Sequence of the first protein:
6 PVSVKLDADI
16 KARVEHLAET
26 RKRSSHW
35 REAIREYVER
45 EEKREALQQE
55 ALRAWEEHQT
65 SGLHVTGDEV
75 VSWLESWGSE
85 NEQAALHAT

These two protein chains interact to form a complex.

Contacts between the two chains:
Residue W81 in the first protein is in contact with residue L14 in the second protein (closest heavy-atom distance 4.1 Å).
Residue W81 in the first protein interacts with residue R18 in the second protein (closest heavy-atom distance 4.0 Å).
Residue E54 in the first protein contacts residue H91 in the second protein (closest heavy-atom distance 3.3 Å).
Residue W59 in the first protein interacts with residue V86 in the second protein (closest heavy-atom distance 3.3 Å).
Residue V74 in the first protein contacts residue I40 in the second protein (closest heavy-atom distance 3.5 Å).
Residue T70 in the first protein is in contact with residue V5 in the second protein (closest heavy-atom distance 4.5 Å).
Residue A55 in the first protein interacts with residue C88 in the second protein (closest heavy-atom distance 4.2 Å).
Residue L78 in the first protein is in contact with residue I37 in the second protein (closest heavy-atom distance 3.8 Å).
Residue W77 in the first protein contacts residue L14 in the second protein (closest heavy-atom distance 3.8 Å).
Residue W81 in the first protein contacts residue A33 in the second protein (closest heavy-atom distance 3.8 Å).
Residue R48 in the first protein interacts with residue E62 in the second protein (closest heavy-atom distance 4.2 Å).
Residue L78 in the first protein contacts residue A33 in the second protein (closest heavy-atom distance 3.1 Å).
Residue H62 in the first protein contacts residue V86 in the second protein (closest heavy-atom distance 3.6 Å).
Residue H68 in the first protein interacts with residue V5 in the second protein (closest heavy-atom distance 3.4 Å).
Residue V74 in the first protein contacts residue F6 in the second protein (closest heavy-atom distance 3.4 Å).
Residue A89 in the first protein is in contact with residue L11 in the second protein (closest heavy-atom distance 3.2 Å).
Residue W77 in the first protein interacts with residue L11 in the second protein (closest heavy-atom distance 3.5 Å).
Residue W77 in the first protein interacts with residue E15 in the second protein (closest heavy-atom distance 3.9 Å).
Residue L78 in the first protein is in contact with residue I40 in the second protein (closest heavy-atom distance 4.5 Å).
Residue G71 in the first protein is in contact with residue Q3 in the second protein (closest heavy-atom distance 4.3 Å).
Residue V75 in the first protein interacts with residue I37 in the second protein (closest heavy-atom distance 3.6 Å).
Residue E86 in the first protein interacts with residue R22 in the second protein (closest heavy-atom distance 4.2 Å).
Residue T70 in the first protein contacts residue Q3 in the second protein (closest heavy-atom distance 4.2 Å).
Residue V69 in the first protein interacts with residue F6 in the second protein (closest heavy-atom distance 2.7 Å).
Residue W59 in the first protein is in contact with residue Y78 in the second protein (closest heavy-atom distance 4.3 Å).
Residue D72 in the first protein contacts residue E44 in the second protein (closest heavy-atom distance 3.9 Å).
Residue W81 in the first protein interacts with residue I36 in the second protein (closest heavy-atom distance 4.1 Å).
Residue H91 in the first protein contacts residue L11 in the second protein (closest heavy-atom distance 2.5 Å).
Residue E54 in the first protein is in contact with residue I89 in the second protein (closest heavy-atom distance 3.2 Å).
Residue W81 in the first protein is in contact with residue A29 in the second protein (closest heavy-atom distance 3.5 Å).
Residue V75 in the first protein is in contact with residue R41 in the second protein (closest heavy-atom distance 4.2 Å).
Residue W59 in the first protein is in contact with residue Q77 in the second protein (closest heavy-atom distance 2.9 Å).
Residue H68 in the first protein interacts with residue Q3 in the second protein (closest heavy-atom distance 3.8 Å).
Residue G71 in the first protein interacts with residue I4 in the second protein (closest heavy-atom distance 2.9 Å).
Residue W81 in the first protein interacts with residue L17 in the second protein (closest heavy-atom distance 4.2 Å).
Residue E79 in the first protein interacts with residue I37 in the second protein (closest heavy-atom distance 4.0 Å).
Residue R48 in the first protein contacts residue R51 in the second protein (closest heavy-atom distance 3.7 Å).
Residue A58 in the first protein interacts with residue I89 in the second protein (closest heavy-atom distance 3.6 Å).
Residue G82 in the first protein is in contact with residue A29 in the second protein (closest heavy-atom distance 4.3 Å).
Residue A58 in the first protein interacts with residue C88 in the second protein (closest heavy-atom distance 4.2 Å).
Residue V75 in the first protein is in contact with residue I40 in the second protein (closest heavy-atom distance 3.6 Å).
Residue W81 in the first protein interacts with residue Q30 in the second protein (closest heavy-atom distance 3.6 Å).
Residue L78 in the first protein is in contact with residue L14 in the second protein (closest heavy-atom distance 4.4 Å).
Residue H62 in the first protein interacts with residue T7 in the second protein (closest heavy-atom distance 3.9 Å).
Residue A58 in the first protein is in contact with residue T9 in the second protein (closest heavy-atom distance 3.4 Å).
Residue E86 in the first protein contacts residue R18 in the second protein (closest heavy-atom distance 2.4 Å).
Residue G71 in the first protein is in contact with residue V5 in the second protein (closest heavy-atom distance 4.5 Å).
Residue D72 in the first protein is in contact with residue I4 in the second protein (closest heavy-atom distance 4.3 Å).
Residue L51 in the first protein contacts residue H91 in the second protein (closest heavy-atom distance 3.6 Å).
Residue G71 in the first protein interacts with residue F6 in the second protein (closest heavy-atom distance 4.0 Å).
Residue V69 in the first protein interacts with residue V5 in the second protein (closest heavy-atom distance 3.5 Å).
Residue H62 in the first protein contacts residue V5 in the second protein (closest heavy-atom distance 4.3 Å).
Residue G71 in the first protein interacts with residue I40 in the second protein (closest heavy-atom distance 4.0 Å).
Residue H68 in the first protein contacts residue F6 in the second protein (closest heavy-atom distance 3.5 Å).
Residue L78 in the first protein is in contact with residue I36 in the second protein (closest heavy-atom distance 3.6 Å).
Residue L90 in the first protein contacts residue L11 in the second protein (closest heavy-atom distance 4.2 Å).
Residue T70 in the first protein is in contact with residue I4 in the second protein (closest heavy-atom distance 3.9 Å).
Residue A55 in the first protein is in contact with residue I89 in the second protein (closest heavy-atom distance 3.5 Å).
Residue G82 in the first protein interacts with residue R18 in the second protein (closest heavy-atom distance 3.5 Å).
Residue H91 in the first protein interacts with residue R12 in the second protein (closest heavy-atom distance 3.7 Å).

Sequence of the second protein:
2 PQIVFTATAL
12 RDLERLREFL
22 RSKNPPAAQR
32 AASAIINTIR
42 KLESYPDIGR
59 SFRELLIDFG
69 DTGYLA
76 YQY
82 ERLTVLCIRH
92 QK